Sequence of protein 1:
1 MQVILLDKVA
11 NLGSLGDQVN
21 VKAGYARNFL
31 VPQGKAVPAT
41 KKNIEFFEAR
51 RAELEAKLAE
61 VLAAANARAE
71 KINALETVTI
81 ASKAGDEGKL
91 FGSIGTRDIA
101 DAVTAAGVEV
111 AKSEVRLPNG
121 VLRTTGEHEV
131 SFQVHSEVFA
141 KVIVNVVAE

Sequence of protein 2:
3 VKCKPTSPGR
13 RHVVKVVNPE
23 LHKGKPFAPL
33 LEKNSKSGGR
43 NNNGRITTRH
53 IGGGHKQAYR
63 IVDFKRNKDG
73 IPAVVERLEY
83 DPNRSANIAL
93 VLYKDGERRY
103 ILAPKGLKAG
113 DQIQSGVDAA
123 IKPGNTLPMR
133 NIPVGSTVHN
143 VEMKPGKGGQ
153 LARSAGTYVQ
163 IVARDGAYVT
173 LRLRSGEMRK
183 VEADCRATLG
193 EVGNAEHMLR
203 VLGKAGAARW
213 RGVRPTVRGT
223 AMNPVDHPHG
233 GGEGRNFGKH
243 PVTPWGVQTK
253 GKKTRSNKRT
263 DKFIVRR

Interface contacts:
Residue R132 in protein 2 contacts residue S93 in protein 1 (closest heavy-atom distance 4.7 Å).
Residue N133 in protein 2 is in contact with residue G92 in protein 1 (closest heavy-atom distance 4.9 Å).
Residue N133 in protein 2 interacts with residue S93 in protein 1 (closest heavy-atom distance 4.4 Å).

These two protein chains interact to form a complex.